Sequence of the first protein:
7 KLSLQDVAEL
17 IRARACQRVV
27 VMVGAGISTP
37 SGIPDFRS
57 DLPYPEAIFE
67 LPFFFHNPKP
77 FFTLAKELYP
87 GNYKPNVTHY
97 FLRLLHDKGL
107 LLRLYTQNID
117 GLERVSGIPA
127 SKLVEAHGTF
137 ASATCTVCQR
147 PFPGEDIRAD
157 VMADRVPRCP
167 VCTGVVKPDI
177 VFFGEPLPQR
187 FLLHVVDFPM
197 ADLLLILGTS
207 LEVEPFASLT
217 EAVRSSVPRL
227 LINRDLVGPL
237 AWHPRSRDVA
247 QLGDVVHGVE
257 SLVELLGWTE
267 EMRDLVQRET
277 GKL

Residue-level contacts at the interface:
Residue E62 in the first protein interacts with residue R8 in the second protein (closest heavy-atom distance 3.2 Å).
Residue P61 in the first protein contacts residue L10 in the second protein (closest heavy-atom distance 4.5 Å).
Residue V209 in the first protein is in contact with residue R8 in the second protein (closest heavy-atom distance 3.7 Å).
Residue P182 in the first protein is in contact with residue G4 in the second protein (closest heavy-atom distance 4.4 Å).
Residue G180 in the first protein interacts with residue G4 in the second protein (closest heavy-atom distance 3.6 Å).
Residue F179 in the first protein contacts residue L10 in the second protein (closest heavy-atom distance 4.6 Å).
Residue E208 in the first protein is in contact with residue R8 in the second protein (closest heavy-atom distance 4.9 Å).
Residue I64 in the first protein is in contact with residue L10 in the second protein (closest heavy-atom distance 5.0 Å).
Residue E62 in the first protein interacts with residue M7 in the second protein (closest heavy-atom distance 3.3 Å).
Residue F179 in the first protein interacts with residue M7 in the second protein (closest heavy-atom distance 3.7 Å).
Residue V209 in the first protein interacts with residue V6 in the second protein (closest heavy-atom distance 4.4 Å).
Residue E181 in the first protein interacts with residue G4 in the second protein (closest heavy-atom distance 3.4 Å).
Residue F42 in the first protein is in contact with residue L10 in the second protein (closest heavy-atom distance 4.7 Å).
Residue F179 in the first protein is in contact with residue R8 in the second protein (closest heavy-atom distance 3.6 Å).
Residue F65 in the first protein contacts residue L10 in the second protein (closest heavy-atom distance 4.3 Å).
Residue D41 in the first protein contacts residue L10 in the second protein (closest heavy-atom distance 3.8 Å).
Residue R43 in the first protein contacts residue L10 in the second protein (closest heavy-atom distance 3.0 Å).
Residue E62 in the first protein is in contact with residue L10 in the second protein (closest heavy-atom distance 2.7 Å).
Residue E62 in the first protein interacts with residue R9 in the second protein (closest heavy-atom distance 3.1 Å).
Residue H133 in the first protein contacts residue R8 in the second protein (closest heavy-atom distance 4.0 Å).
Residue E210 in the first protein interacts with residue V6 in the second protein (closest heavy-atom distance 3.4 Å).
Residue F179 in the first protein contacts residue V6 in the second protein (closest heavy-atom distance 3.4 Å).
Residue R43 in the first protein is in contact with residue R9 in the second protein (closest heavy-atom distance 3.6 Å).

These two protein chains interact to form a complex.

Sequence of the second protein:
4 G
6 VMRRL